Sequence of chain B:
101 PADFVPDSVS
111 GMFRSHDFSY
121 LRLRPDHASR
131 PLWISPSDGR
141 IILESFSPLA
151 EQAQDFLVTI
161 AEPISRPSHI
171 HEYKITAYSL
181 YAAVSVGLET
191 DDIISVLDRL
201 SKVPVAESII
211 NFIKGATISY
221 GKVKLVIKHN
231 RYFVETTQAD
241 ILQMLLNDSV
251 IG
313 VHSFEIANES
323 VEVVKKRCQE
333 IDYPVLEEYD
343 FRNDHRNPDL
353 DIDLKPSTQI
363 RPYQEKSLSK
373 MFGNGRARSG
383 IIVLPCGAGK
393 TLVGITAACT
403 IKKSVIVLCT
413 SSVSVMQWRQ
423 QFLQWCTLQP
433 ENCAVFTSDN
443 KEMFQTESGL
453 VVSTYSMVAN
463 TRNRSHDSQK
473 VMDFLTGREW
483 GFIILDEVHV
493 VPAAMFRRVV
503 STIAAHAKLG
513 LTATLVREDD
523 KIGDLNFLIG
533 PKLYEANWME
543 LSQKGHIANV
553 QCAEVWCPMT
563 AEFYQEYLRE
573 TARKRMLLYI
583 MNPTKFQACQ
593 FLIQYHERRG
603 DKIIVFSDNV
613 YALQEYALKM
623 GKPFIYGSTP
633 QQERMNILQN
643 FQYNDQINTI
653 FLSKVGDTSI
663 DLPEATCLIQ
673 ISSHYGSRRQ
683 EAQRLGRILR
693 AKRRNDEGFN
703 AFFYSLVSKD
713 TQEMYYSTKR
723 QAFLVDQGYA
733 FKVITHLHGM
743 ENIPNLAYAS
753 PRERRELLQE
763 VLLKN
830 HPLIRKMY

Interface contacts:
Residue H738 in chain B contacts residue T302 in chain A (closest heavy-atom distance 2.6 Å).
Residue R601 in chain B contacts residue Q287 in chain A (closest heavy-atom distance 3.4 Å).
Residue K734 in chain B interacts with residue W293 in chain A (closest heavy-atom distance 3.1 Å).
Residue T737 in chain B is in contact with residue I299 in chain A (closest heavy-atom distance 3.9 Å).
Residue F704 in chain B contacts residue P291 in chain A (closest heavy-atom distance 3.4 Å).
Residue T737 in chain B contacts residue T298 in chain A (closest heavy-atom distance 3.3 Å).
Residue C559 in chain B contacts residue L304 in chain A (closest heavy-atom distance 4.3 Å).
Residue T737 in chain B contacts residue K301 in chain A (closest heavy-atom distance 3.9 Å).
Residue K734 in chain B is in contact with residue H294 in chain A (closest heavy-atom distance 4.2 Å).
Residue E743 in chain B is in contact with residue R306 in chain A (closest heavy-atom distance 4.4 Å).
Residue T737 in chain B is in contact with residue L304 in chain A (closest heavy-atom distance 3.6 Å).
Residue K734 in chain B interacts with residue T298 in chain A (closest heavy-atom distance 4.2 Å).
Residue R695 in chain B is in contact with residue Q287 in chain A (closest heavy-atom distance 4.2 Å).
Residue A555 in chain B interacts with residue H294 in chain A (closest heavy-atom distance 3.4 Å).
Residue K734 in chain B is in contact with residue Q296 in chain A (closest heavy-atom distance 3.7 Å).
Residue Y706 in chain B contacts residue H294 in chain A (closest heavy-atom distance 4.0 Å).
Residue L739 in chain B contacts residue W293 in chain A (closest heavy-atom distance 3.7 Å).
Residue H738 in chain B interacts with residue K301 in chain A (closest heavy-atom distance 3.6 Å).
Residue Q589 in chain B is in contact with residue G305 in chain A (closest heavy-atom distance 3.4 Å).
Residue I736 in chain B contacts residue T298 in chain A (closest heavy-atom distance 4.4 Å).
Residue H740 in chain B interacts with residue E292 in chain A (closest heavy-atom distance 3.6 Å).
Residue E699 in chain B interacts with residue N288 in chain A (closest heavy-atom distance 3.7 Å).
Residue G602 in chain B contacts residue Q287 in chain A (closest heavy-atom distance 4.1 Å).
Residue R695 in chain B interacts with residue N288 in chain A (closest heavy-atom distance 3.8 Å).
Residue P753 in chain B contacts residue R306 in chain A (closest heavy-atom distance 4.3 Å).
Residue Q553 in chain B interacts with residue H294 in chain A (closest heavy-atom distance 3.6 Å).
Residue Q589 in chain B is in contact with residue R306 in chain A (closest heavy-atom distance 2.8 Å).
Residue G700 in chain B is in contact with residue N288 in chain A (closest heavy-atom distance 2.6 Å).
Residue I736 in chain B interacts with residue H294 in chain A (closest heavy-atom distance 3.8 Å).
Residue I736 in chain B is in contact with residue W293 in chain A (closest heavy-atom distance 3.8 Å).
Residue P560 in chain B contacts residue L304 in chain A (closest heavy-atom distance 4.0 Å).
Residue R601 in chain B interacts with residue K286 in chain A (closest heavy-atom distance 3.9 Å).
Residue H738 in chain B contacts residue T298 in chain A (closest heavy-atom distance 3.5 Å).
Residue L739 in chain B is in contact with residue L304 in chain A (closest heavy-atom distance 4.0 Å).
Residue A590 in chain B is in contact with residue L304 in chain A (closest heavy-atom distance 3.3 Å).
Residue W558 in chain B contacts residue L304 in chain A (closest heavy-atom distance 3.4 Å).
Residue K734 in chain B interacts with residue S297 in chain A (closest heavy-atom distance 4.2 Å).
Residue F701 in chain B interacts with residue N288 in chain A (closest heavy-atom distance 4.2 Å).
Residue T737 in chain B interacts with residue A303 in chain A (closest heavy-atom distance 3.8 Å).
Residue M742 in chain B interacts with residue G305 in chain A (closest heavy-atom distance 3.8 Å).
Residue P560 in chain B interacts with residue A303 in chain A (closest heavy-atom distance 3.9 Å).
Residue N702 in chain B interacts with residue V290 in chain A (closest heavy-atom distance 4.0 Å).
Residue V557 in chain B is in contact with residue L304 in chain A (closest heavy-atom distance 4.3 Å).
Residue F704 in chain B interacts with residue H294 in chain A (closest heavy-atom distance 3.7 Å).
Residue T586 in chain B interacts with residue G305 in chain A (closest heavy-atom distance 4.3 Å).
Residue H598 in chain B is in contact with residue W293 in chain A (closest heavy-atom distance 3.8 Å).
Residue H738 in chain B is in contact with residue W293 in chain A (closest heavy-atom distance 4.5 Å).
Residue A751 in chain B is in contact with residue R306 in chain A (closest heavy-atom distance 2.6 Å).
Residue Y597 in chain B is in contact with residue W293 in chain A (closest heavy-atom distance 3.7 Å).
Residue Y706 in chain B interacts with residue W293 in chain A (closest heavy-atom distance 2.7 Å).
Residue M742 in chain B is in contact with residue L304 in chain A (closest heavy-atom distance 3.8 Å).
Residue E699 in chain B is in contact with residue K284 in chain A (closest heavy-atom distance 2.6 Å).
Residue H738 in chain B contacts residue A303 in chain A (closest heavy-atom distance 3.4 Å).
Residue L594 in chain B contacts residue W293 in chain A (closest heavy-atom distance 4.0 Å).
Residue L748 in chain B interacts with residue R306 in chain A (closest heavy-atom distance 4.5 Å).
Residue R756 in chain B is in contact with residue R306 in chain A (closest heavy-atom distance 3.5 Å).
Residue H738 in chain B is in contact with residue L304 in chain A (closest heavy-atom distance 3.2 Å).
Residue T586 in chain B interacts with residue L304 in chain A (closest heavy-atom distance 3.8 Å).
Residue D698 in chain B contacts residue N288 in chain A (closest heavy-atom distance 2.7 Å).
Residue R601 in chain B contacts residue A289 in chain A (closest heavy-atom distance 3.2 Å).

Sequence of chain A:
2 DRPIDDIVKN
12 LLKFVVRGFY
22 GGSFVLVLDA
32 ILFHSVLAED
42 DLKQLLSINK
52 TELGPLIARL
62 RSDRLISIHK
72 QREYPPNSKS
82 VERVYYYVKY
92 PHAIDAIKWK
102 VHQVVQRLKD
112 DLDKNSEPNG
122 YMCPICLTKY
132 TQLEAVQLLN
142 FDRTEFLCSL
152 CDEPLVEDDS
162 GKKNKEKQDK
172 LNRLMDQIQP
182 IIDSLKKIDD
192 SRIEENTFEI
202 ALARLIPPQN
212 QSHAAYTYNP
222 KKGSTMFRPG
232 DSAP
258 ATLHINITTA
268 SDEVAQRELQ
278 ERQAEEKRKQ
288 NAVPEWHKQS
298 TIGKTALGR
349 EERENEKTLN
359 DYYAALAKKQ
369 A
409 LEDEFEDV

This data describes a binding interaction between two proteins.